Residue-level contacts at the interface:
Residue G27 in the first protein contacts residue Y7 in the second protein (closest heavy-atom distance 3.4 Å).
Residue L97 in the first protein is in contact with residue F8 in the second protein (closest heavy-atom distance 4.8 Å).
Residue L97 in the first protein contacts residue Y7 in the second protein (closest heavy-atom distance 4.8 Å).
Residue K56 in the first protein interacts with residue Y7 in the second protein (closest heavy-atom distance 3.6 Å).
Residue K56 in the first protein is in contact with residue T4 in the second protein (closest heavy-atom distance 2.3 Å).
Residue F30 in the first protein interacts with residue F8 in the second protein (closest heavy-atom distance 4.0 Å).
Residue K56 in the first protein is in contact with residue S5 in the second protein (closest heavy-atom distance 2.6 Å).
Residue K56 in the first protein interacts with residue P6 in the second protein (closest heavy-atom distance 4.8 Å).
Residue F54 in the first protein interacts with residue F8 in the second protein (closest heavy-atom distance 3.7 Å).
Residue E23 in the first protein contacts residue Y7 in the second protein (closest heavy-atom distance 3.1 Å).
Residue V55 in the first protein contacts residue Y7 in the second protein (closest heavy-atom distance 4.5 Å).
Residue T62 in the first protein contacts residue Y7 in the second protein (closest heavy-atom distance 3.4 Å).
Residue L28 in the first protein contacts residue F8 in the second protein (closest heavy-atom distance 3.9 Å).
Residue L28 in the first protein contacts residue Y7 in the second protein (closest heavy-atom distance 3.6 Å).
Residue S26 in the first protein interacts with residue Y7 in the second protein (closest heavy-atom distance 4.9 Å).
Residue F54 in the first protein interacts with residue Y7 in the second protein (closest heavy-atom distance 3.1 Å).

This data describes a binding interaction between two proteins.

Sequence of the second protein:
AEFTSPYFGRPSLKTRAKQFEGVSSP

Sequence of the first protein:
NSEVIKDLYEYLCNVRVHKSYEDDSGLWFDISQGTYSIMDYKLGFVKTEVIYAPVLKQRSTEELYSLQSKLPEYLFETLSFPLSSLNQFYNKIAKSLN